Sequence of protein 2:
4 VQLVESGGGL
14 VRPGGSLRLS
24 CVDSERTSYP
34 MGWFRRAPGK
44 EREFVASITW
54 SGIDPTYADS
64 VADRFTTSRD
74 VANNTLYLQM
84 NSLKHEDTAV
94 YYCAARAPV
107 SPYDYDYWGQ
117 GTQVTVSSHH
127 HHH

Sequence of protein 1:
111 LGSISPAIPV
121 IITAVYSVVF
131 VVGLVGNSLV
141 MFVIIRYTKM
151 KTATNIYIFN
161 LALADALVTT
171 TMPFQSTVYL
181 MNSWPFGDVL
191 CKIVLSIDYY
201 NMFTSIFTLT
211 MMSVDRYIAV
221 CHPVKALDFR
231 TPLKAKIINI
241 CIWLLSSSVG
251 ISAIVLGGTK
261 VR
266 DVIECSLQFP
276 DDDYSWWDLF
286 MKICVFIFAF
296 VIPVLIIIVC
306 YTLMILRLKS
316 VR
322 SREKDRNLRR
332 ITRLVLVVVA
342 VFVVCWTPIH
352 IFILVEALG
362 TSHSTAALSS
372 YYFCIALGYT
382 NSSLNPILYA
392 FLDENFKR

The following describes two proteins that form a bound complex.

Residue-level contacts at the interface:
Residue A226 in protein 1 interacts with residue T69 in protein 2 (closest heavy-atom distance 3.8 Å).
Residue T231 in protein 1 interacts with residue T69 in protein 2 (closest heavy-atom distance 3.3 Å).
Residue V316 in protein 1 is in contact with residue A75 in protein 2 (closest heavy-atom distance 4.5 Å).
Residue V220 in protein 1 contacts residue S54 in protein 2 (closest heavy-atom distance 3.7 Å).
Residue E324 in protein 1 interacts with residue P101 in protein 2 (closest heavy-atom distance 3.8 Å).
Residue D228 in protein 1 is in contact with residue R21 in protein 2 (closest heavy-atom distance 3.7 Å).
Residue I332 in protein 1 is in contact with residue S54 in protein 2 (closest heavy-atom distance 3.6 Å).
Residue R312 in protein 1 contacts residue A75 in protein 2 (closest heavy-atom distance 4.6 Å).
Residue A219 in protein 1 contacts residue I56 in protein 2 (closest heavy-atom distance 4.4 Å).
Residue K151 in protein 1 contacts residue A65 in protein 2 (closest heavy-atom distance 4.3 Å).
Residue A219 in protein 1 contacts residue R72 in protein 2 (closest heavy-atom distance 3.9 Å).
Residue L227 in protein 1 is in contact with residue Q82 in protein 2 (closest heavy-atom distance 3.8 Å).
Residue A226 in protein 1 is in contact with residue S71 in protein 2 (closest heavy-atom distance 4.0 Å).
Residue T154 in protein 1 interacts with residue P58 in protein 2 (closest heavy-atom distance 4.2 Å).
Residue V220 in protein 1 is in contact with residue V74 in protein 2 (closest heavy-atom distance 4.1 Å).
Residue L313 in protein 1 interacts with residue S54 in protein 2 (closest heavy-atom distance 3.7 Å).
Residue N328 in protein 1 is in contact with residue W53 in protein 2 (closest heavy-atom distance 3.3 Å).
Residue V220 in protein 1 contacts residue I56 in protein 2 (closest heavy-atom distance 3.7 Å).
Residue T152 in protein 1 is in contact with residue Y60 in protein 2 (closest heavy-atom distance 3.9 Å).
Residue R216 in protein 1 contacts residue I56 in protein 2 (closest heavy-atom distance 3.9 Å).
Residue K325 in protein 1 interacts with residue W53 in protein 2 (closest heavy-atom distance 3.7 Å).
Residue R230 in protein 1 contacts residue Y60 in protein 2 (closest heavy-atom distance 4.7 Å).
Residue L313 in protein 1 interacts with residue W53 in protein 2 (closest heavy-atom distance 4.1 Å).
Residue K151 in protein 1 contacts residue D62 in protein 2 (closest heavy-atom distance 3.4 Å).
Residue N328 in protein 1 is in contact with residue S54 in protein 2 (closest heavy-atom distance 3.9 Å).
Residue K151 in protein 1 contacts residue D66 in protein 2 (closest heavy-atom distance 4.6 Å).
Residue M309 in protein 1 is in contact with residue I56 in protein 2 (closest heavy-atom distance 4.0 Å).
Residue V316 in protein 1 is in contact with residue W53 in protein 2 (closest heavy-atom distance 3.9 Å).
Residue D228 in protein 1 is in contact with residue Q82 in protein 2 (closest heavy-atom distance 4.6 Å).
Residue P223 in protein 1 contacts residue R72 in protein 2 (closest heavy-atom distance 3.8 Å).
Residue V224 in protein 1 is in contact with residue S71 in protein 2 (closest heavy-atom distance 4.7 Å).
Residue V316 in protein 1 contacts residue V74 in protein 2 (closest heavy-atom distance 3.9 Å).
Residue E324 in protein 1 contacts residue Y32 in protein 2 (closest heavy-atom distance 4.3 Å).
Residue V220 in protein 1 contacts residue R72 in protein 2 (closest heavy-atom distance 4.8 Å).
Residue P223 in protein 1 is in contact with residue S71 in protein 2 (closest heavy-atom distance 2.8 Å).
Residue V220 in protein 1 is in contact with residue G55 in protein 2 (closest heavy-atom distance 4.7 Å).
Residue V224 in protein 1 contacts residue Y80 in protein 2 (closest heavy-atom distance 4.2 Å).
Residue L227 in protein 1 contacts residue R21 in protein 2 (closest heavy-atom distance 3.6 Å).
Residue R230 in protein 1 is in contact with residue G55 in protein 2 (closest heavy-atom distance 3.8 Å).
Residue I332 in protein 1 contacts residue I56 in protein 2 (closest heavy-atom distance 4.0 Å).
Residue L227 in protein 1 contacts residue S71 in protein 2 (closest heavy-atom distance 3.3 Å).
Residue R230 in protein 1 interacts with residue P58 in protein 2 (closest heavy-atom distance 3.5 Å).
Residue R312 in protein 1 is in contact with residue V74 in protein 2 (closest heavy-atom distance 3.9 Å).
Residue R230 in protein 1 contacts residue I51 in protein 2 (closest heavy-atom distance 4.7 Å).
Residue P223 in protein 1 contacts residue D73 in protein 2 (closest heavy-atom distance 3.7 Å).
Residue L227 in protein 1 is in contact with residue Y80 in protein 2 (closest heavy-atom distance 3.8 Å).
Residue P232 in protein 1 contacts residue A65 in protein 2 (closest heavy-atom distance 4.0 Å).
Residue R312 in protein 1 contacts residue D73 in protein 2 (closest heavy-atom distance 4.5 Å).
Residue L227 in protein 1 interacts with residue T69 in protein 2 (closest heavy-atom distance 3.2 Å).
Residue L227 in protein 1 is in contact with residue L81 in protein 2 (closest heavy-atom distance 4.5 Å).
Residue L313 in protein 1 contacts residue I56 in protein 2 (closest heavy-atom distance 4.7 Å).
Residue V224 in protein 1 contacts residue R21 in protein 2 (closest heavy-atom distance 3.3 Å).
Residue P232 in protein 1 interacts with residue D66 in protein 2 (closest heavy-atom distance 3.6 Å).
Residue T152 in protein 1 interacts with residue A65 in protein 2 (closest heavy-atom distance 4.2 Å).
Residue P223 in protein 1 interacts with residue Y80 in protein 2 (closest heavy-atom distance 4.3 Å).
Residue R230 in protein 1 contacts residue T69 in protein 2 (closest heavy-atom distance 3.9 Å).
Residue L313 in protein 1 interacts with residue V74 in protein 2 (closest heavy-atom distance 3.8 Å).
Residue L227 in protein 1 is in contact with residue T70 in protein 2 (closest heavy-atom distance 4.0 Å).
Residue A219 in protein 1 is in contact with residue G55 in protein 2 (closest heavy-atom distance 3.6 Å).
Residue R230 in protein 1 interacts with residue I56 in protein 2 (closest heavy-atom distance 2.8 Å).